Sequence of chain A:
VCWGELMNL

Interface contacts:
Residue A150 in chain B is in contact with residue M7 in chain A (closest heavy-atom distance 3.6 Å).
Residue V76 in chain B interacts with residue N8 in chain A (closest heavy-atom distance 4.1 Å).
Residue H70 in chain B interacts with residue W3 in chain A (closest heavy-atom distance 3.0 Å).
Residue Y7 in chain B interacts with residue C2 in chain A (closest heavy-atom distance 3.5 Å).
Residue Y116 in chain B contacts residue L9 in chain A (closest heavy-atom distance 3.6 Å).
Residue K66 in chain B interacts with residue C2 in chain A (closest heavy-atom distance 2.6 Å).
Residue Y116 in chain B is in contact with residue M7 in chain A (closest heavy-atom distance 4.4 Å).
Residue Q155 in chain B interacts with residue E5 in chain A (closest heavy-atom distance 3.5 Å).
Residue E63 in chain B contacts residue V1 in chain A (closest heavy-atom distance 3.2 Å).
Residue R97 in chain B contacts residue L6 in chain A (closest heavy-atom distance 3.5 Å).
Residue H70 in chain B is in contact with residue C2 in chain A (closest heavy-atom distance 4.1 Å).
Residue Y99 in chain B is in contact with residue C2 in chain A (closest heavy-atom distance 3.2 Å).
Residue D77 in chain B is in contact with residue L9 in chain A (closest heavy-atom distance 2.8 Å).
Residue V152 in chain B contacts residue W3 in chain A (closest heavy-atom distance 4.0 Å).
Residue Y171 in chain B interacts with residue V1 in chain A (closest heavy-atom distance 2.9 Å).
Residue D77 in chain B contacts residue N8 in chain A (closest heavy-atom distance 3.5 Å).
Residue K66 in chain B is in contact with residue W3 in chain A (closest heavy-atom distance 4.5 Å).
Residue Y159 in chain B is in contact with residue V1 in chain A (closest heavy-atom distance 2.7 Å).
Residue W147 in chain B interacts with residue M7 in chain A (closest heavy-atom distance 3.8 Å).
Residue A69 in chain B interacts with residue L6 in chain A (closest heavy-atom distance 3.5 Å).
Residue K66 in chain B interacts with residue V1 in chain A (closest heavy-atom distance 4.0 Å).
Residue H70 in chain B interacts with residue L6 in chain A (closest heavy-atom distance 3.4 Å).
Residue L81 in chain B interacts with residue L9 in chain A (closest heavy-atom distance 3.6 Å).
Residue Y59 in chain B contacts residue V1 in chain A (closest heavy-atom distance 3.5 Å).
Residue Y99 in chain B interacts with residue W3 in chain A (closest heavy-atom distance 2.8 Å).
Residue Q155 in chain B contacts residue W3 in chain A (closest heavy-atom distance 3.9 Å).
Residue T143 in chain B contacts residue L9 in chain A (closest heavy-atom distance 2.9 Å).
Residue K146 in chain B contacts residue M7 in chain A (closest heavy-atom distance 3.8 Å).
Residue Y84 in chain B contacts residue L9 in chain A (closest heavy-atom distance 3.0 Å).
Residue E63 in chain B contacts residue C2 in chain A (closest heavy-atom distance 3.1 Å).
Residue R97 in chain B contacts residue W3 in chain A (closest heavy-atom distance 4.1 Å).
Residue T73 in chain B is in contact with residue L6 in chain A (closest heavy-atom distance 3.7 Å).
Residue D77 in chain B contacts residue M7 in chain A (closest heavy-atom distance 5.0 Å).
Residue K66 in chain B is in contact with residue L6 in chain A (closest heavy-atom distance 4.4 Å).
Residue F9 in chain B is in contact with residue C2 in chain A (closest heavy-atom distance 4.6 Å).
Residue M5 in chain B contacts residue V1 in chain A (closest heavy-atom distance 3.8 Å).
Residue T73 in chain B interacts with residue N8 in chain A (closest heavy-atom distance 3.2 Å).
Residue H114 in chain B contacts residue W3 in chain A (closest heavy-atom distance 4.0 Å).
Residue T80 in chain B contacts residue L9 in chain A (closest heavy-atom distance 3.4 Å).
Residue Y7 in chain B is in contact with residue V1 in chain A (closest heavy-atom distance 3.3 Å).
Residue Y123 in chain B contacts residue L9 in chain A (closest heavy-atom distance 3.7 Å).
Residue W147 in chain B is in contact with residue N8 in chain A (closest heavy-atom distance 3.0 Å).
Residue L156 in chain B interacts with residue W3 in chain A (closest heavy-atom distance 3.5 Å).
Residue T73 in chain B is in contact with residue M7 in chain A (closest heavy-atom distance 4.1 Å).
Residue W147 in chain B interacts with residue L9 in chain A (closest heavy-atom distance 3.5 Å).
Residue Y159 in chain B is in contact with residue W3 in chain A (closest heavy-atom distance 3.5 Å).
Residue V152 in chain B is in contact with residue M7 in chain A (closest heavy-atom distance 3.5 Å).
Residue M45 in chain B is in contact with residue C2 in chain A (closest heavy-atom distance 5.0 Å).
Residue W167 in chain B interacts with residue V1 in chain A (closest heavy-atom distance 3.5 Å).
Residue V67 in chain B contacts residue C2 in chain A (closest heavy-atom distance 4.6 Å).
Residue K66 in chain B is in contact with residue G4 in chain A (closest heavy-atom distance 3.6 Å).
Residue K146 in chain B is in contact with residue L9 in chain A (closest heavy-atom distance 4.2 Å).
Residue T163 in chain B contacts residue V1 in chain A (closest heavy-atom distance 3.6 Å).
Residue Y159 in chain B interacts with residue C2 in chain A (closest heavy-atom distance 3.5 Å).

The following describes two proteins that form a bound complex.

Sequence of chain B:
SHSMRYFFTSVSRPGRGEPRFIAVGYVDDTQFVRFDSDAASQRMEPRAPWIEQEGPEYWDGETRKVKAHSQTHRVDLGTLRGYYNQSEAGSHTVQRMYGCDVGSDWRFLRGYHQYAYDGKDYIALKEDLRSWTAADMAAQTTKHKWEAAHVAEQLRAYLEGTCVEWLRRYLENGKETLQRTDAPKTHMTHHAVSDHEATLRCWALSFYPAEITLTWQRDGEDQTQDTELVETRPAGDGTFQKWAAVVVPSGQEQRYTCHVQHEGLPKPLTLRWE